Interface contacts:
Residue C168 in the first protein contacts residue I378 in the second protein (closest heavy-atom distance 3.1 Å).
Residue E87 in the first protein interacts with residue K391 in the second protein (closest heavy-atom distance 3.9 Å).
Residue T232 in the first protein interacts with residue T314 in the second protein (closest heavy-atom distance 2.8 Å).
Residue D131 in the first protein is in contact with residue I381 in the second protein (closest heavy-atom distance 2.8 Å).
Residue E87 in the first protein is in contact with residue P387 in the second protein (closest heavy-atom distance 3.5 Å).
Residue A40 in the first protein contacts residue E360 in the second protein (closest heavy-atom distance 2.8 Å).
Residue E87 in the first protein interacts with residue L388 in the second protein (closest heavy-atom distance 3.1 Å).
Residue G39 in the first protein is in contact with residue E360 in the second protein (closest heavy-atom distance 3.5 Å).
Residue Y317 in the first protein interacts with residue R392 in the second protein (closest heavy-atom distance 3.1 Å).
Residue Y138 in the first protein contacts residue R392 in the second protein (closest heavy-atom distance 3.4 Å).
Residue F135 in the first protein contacts residue N386 in the second protein (closest heavy-atom distance 3.9 Å).
Residue D233 in the first protein contacts residue Y290 in the second protein (closest heavy-atom distance 3.4 Å).
Residue D167 in the first protein contacts residue S385 in the second protein (closest heavy-atom distance 2.8 Å).
Residue E166 in the first protein contacts residue K379 in the second protein (closest heavy-atom distance 2.9 Å).
Residue T232 in the first protein interacts with residue Y290 in the second protein (closest heavy-atom distance 3.4 Å).
Residue K124 in the first protein interacts with residue T368 in the second protein (closest heavy-atom distance 4.0 Å).
Residue C125 in the first protein contacts residue K377 in the second protein (closest heavy-atom distance 3.3 Å).
Residue R226 in the first protein is in contact with residue V236 in the second protein (closest heavy-atom distance 3.6 Å).
Residue D322 in the first protein is in contact with residue L388 in the second protein (closest heavy-atom distance 3.8 Å).
Residue H132 in the first protein contacts residue K380 in the second protein (closest heavy-atom distance 3.9 Å).
Residue N20 in the first protein interacts with residue K83 in the second protein (closest heavy-atom distance 3.5 Å).
Residue W193 in the first protein interacts with residue E315 in the second protein (closest heavy-atom distance 2.8 Å).
Residue V164 in the first protein is in contact with residue I376 in the second protein (closest heavy-atom distance 2.8 Å).
Residue N121 in the first protein is in contact with residue Q375 in the second protein (closest heavy-atom distance 3.6 Å).
Residue D167 in the first protein interacts with residue N386 in the second protein (closest heavy-atom distance 3.0 Å).
Residue N165 in the first protein is in contact with residue I376 in the second protein (closest heavy-atom distance 2.7 Å).
Residue K21 in the first protein contacts residue K83 in the second protein (closest heavy-atom distance 3.0 Å).
Residue Q126 in the first protein contacts residue K377 in the second protein (closest heavy-atom distance 3.6 Å).
Residue I281 in the first protein is in contact with residue Y234 in the second protein (closest heavy-atom distance 3.2 Å).
Residue V164 in the first protein contacts residue I378 in the second protein (closest heavy-atom distance 3.1 Å).
Residue E169 in the first protein is in contact with residue P387 in the second protein (closest heavy-atom distance 2.9 Å).
Residue I122 in the first protein interacts with residue I376 in the second protein (closest heavy-atom distance 3.5 Å).
Residue Q126 in the first protein contacts residue I378 in the second protein (closest heavy-atom distance 2.9 Å).
Residue D319 in the first protein is in contact with residue R392 in the second protein (closest heavy-atom distance 4.0 Å).
Residue V279 in the first protein contacts residue Y235 in the second protein (closest heavy-atom distance 3.7 Å).
Residue R142 in the first protein contacts residue L388 in the second protein (closest heavy-atom distance 3.2 Å).
Residue F135 in the first protein interacts with residue L389 in the second protein (closest heavy-atom distance 3.3 Å).
Residue P230 in the first protein interacts with residue E315 in the second protein (closest heavy-atom distance 3.8 Å).
Residue N121 in the first protein interacts with residue Y373 in the second protein (closest heavy-atom distance 3.3 Å).
Residue T224 in the first protein is in contact with residue A237 in the second protein (closest heavy-atom distance 3.7 Å).
Residue Q139 in the first protein interacts with residue L388 in the second protein (closest heavy-atom distance 4.0 Å).
Residue H132 in the first protein interacts with residue I378 in the second protein (closest heavy-atom distance 3.2 Å).
Residue H132 in the first protein contacts residue K379 in the second protein (closest heavy-atom distance 3.1 Å).
Residue F135 in the first protein interacts with residue I381 in the second protein (closest heavy-atom distance 3.7 Å).
Residue D167 in the first protein interacts with residue K379 in the second protein (closest heavy-atom distance 3.0 Å).
Residue D322 in the first protein contacts residue K391 in the second protein (closest heavy-atom distance 3.1 Å).
Residue C125 in the first protein contacts residue I376 in the second protein (closest heavy-atom distance 3.5 Å).
Residue K124 in the first protein contacts residue L241 in the second protein (closest heavy-atom distance 2.6 Å).
Residue D322 in the first protein interacts with residue R392 in the second protein (closest heavy-atom distance 2.2 Å).
Residue E166 in the first protein contacts residue I376 in the second protein (closest heavy-atom distance 3.5 Å).
Residue E166 in the first protein is in contact with residue I378 in the second protein (closest heavy-atom distance 3.5 Å).
Residue E169 in the first protein interacts with residue N386 in the second protein (closest heavy-atom distance 2.8 Å).
Residue Y317 in the first protein contacts residue I381 in the second protein (closest heavy-atom distance 3.3 Å).
Residue A117 in the first protein is in contact with residue Q375 in the second protein (closest heavy-atom distance 2.4 Å).
Residue D167 in the first protein interacts with residue A384 in the second protein (closest heavy-atom distance 3.3 Å).
Residue Y317 in the first protein contacts residue L389 in the second protein (closest heavy-atom distance 3.7 Å).
Residue N165 in the first protein contacts residue I378 in the second protein (closest heavy-atom distance 3.0 Å).
Residue E166 in the first protein interacts with residue K377 in the second protein (closest heavy-atom distance 3.6 Å).
Residue H132 in the first protein interacts with residue I381 in the second protein (closest heavy-atom distance 3.5 Å).
Residue K124 in the first protein contacts residue V371 in the second protein (closest heavy-atom distance 2.8 Å).

This data describes a binding interaction between two proteins.

Sequence of the second protein:
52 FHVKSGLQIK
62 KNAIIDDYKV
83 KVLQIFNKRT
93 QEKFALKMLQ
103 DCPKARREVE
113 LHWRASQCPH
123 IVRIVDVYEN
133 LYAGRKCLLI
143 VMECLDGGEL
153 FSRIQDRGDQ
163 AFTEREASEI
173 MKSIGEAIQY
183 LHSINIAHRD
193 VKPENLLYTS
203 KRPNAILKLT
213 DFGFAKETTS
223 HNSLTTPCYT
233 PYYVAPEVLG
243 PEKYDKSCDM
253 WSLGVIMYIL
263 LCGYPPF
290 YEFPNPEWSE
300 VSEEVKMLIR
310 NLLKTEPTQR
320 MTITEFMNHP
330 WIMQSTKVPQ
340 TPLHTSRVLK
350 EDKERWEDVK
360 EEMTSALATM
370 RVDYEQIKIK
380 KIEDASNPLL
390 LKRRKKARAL

Sequence of the first protein:
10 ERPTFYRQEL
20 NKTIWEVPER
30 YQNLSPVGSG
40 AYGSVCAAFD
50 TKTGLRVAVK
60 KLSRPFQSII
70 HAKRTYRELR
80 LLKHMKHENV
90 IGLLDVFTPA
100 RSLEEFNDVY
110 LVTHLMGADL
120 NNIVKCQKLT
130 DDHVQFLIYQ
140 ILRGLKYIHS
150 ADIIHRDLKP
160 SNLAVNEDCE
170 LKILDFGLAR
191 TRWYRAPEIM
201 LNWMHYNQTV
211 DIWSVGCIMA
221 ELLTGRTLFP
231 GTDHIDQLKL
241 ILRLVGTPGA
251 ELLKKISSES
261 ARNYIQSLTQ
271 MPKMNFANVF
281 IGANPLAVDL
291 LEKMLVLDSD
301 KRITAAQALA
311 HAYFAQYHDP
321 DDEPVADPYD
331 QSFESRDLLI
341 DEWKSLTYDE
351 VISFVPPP